Sequence of the first protein:
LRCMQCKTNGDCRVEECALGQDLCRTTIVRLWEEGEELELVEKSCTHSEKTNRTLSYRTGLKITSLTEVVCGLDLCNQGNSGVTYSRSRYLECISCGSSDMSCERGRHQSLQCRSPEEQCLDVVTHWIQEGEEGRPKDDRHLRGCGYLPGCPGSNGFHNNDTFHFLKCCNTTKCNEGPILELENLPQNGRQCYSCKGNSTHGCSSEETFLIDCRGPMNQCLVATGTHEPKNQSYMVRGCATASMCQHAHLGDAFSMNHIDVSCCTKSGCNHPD

Sequence of the second protein:
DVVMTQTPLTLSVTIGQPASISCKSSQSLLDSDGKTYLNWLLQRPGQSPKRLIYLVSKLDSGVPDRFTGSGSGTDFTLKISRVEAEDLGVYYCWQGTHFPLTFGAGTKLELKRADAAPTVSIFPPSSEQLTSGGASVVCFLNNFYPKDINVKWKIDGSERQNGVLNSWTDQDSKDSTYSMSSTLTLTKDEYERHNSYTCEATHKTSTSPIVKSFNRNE

The following describes two proteins that form a bound complex.

Contacts between the two chains:
Residue T269 in the first protein is in contact with residue D33 in the second protein (closest heavy-atom distance 4.9 Å).
Residue D277 in the first protein contacts residue K35 in the second protein (closest heavy-atom distance 4.8 Å).
Residue D277 in the first protein is in contact with residue Y54 in the second protein (closest heavy-atom distance 3.8 Å).